Sequence of the second protein:
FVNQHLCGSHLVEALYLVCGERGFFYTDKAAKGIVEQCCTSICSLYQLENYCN

Contacts between the two chains:
Residue L17 in the first protein contacts residue L17 in the second protein (closest heavy-atom distance 4.3 Å).
Residue V18 in the first protein contacts residue L45 in the second protein (closest heavy-atom distance 4.0 Å).
Residue L17 in the first protein interacts with residue V18 in the second protein (closest heavy-atom distance 4.0 Å).
Residue L17 in the first protein interacts with residue A14 in the second protein (closest heavy-atom distance 4.1 Å).
Residue L45 in the first protein interacts with residue V18 in the second protein (closest heavy-atom distance 3.9 Å).
Residue L17 in the first protein is in contact with residue L48 in the second protein (closest heavy-atom distance 4.3 Å).
Residue L17 in the first protein interacts with residue L45 in the second protein (closest heavy-atom distance 4.1 Å).
Residue L45 in the first protein contacts residue L17 in the second protein (closest heavy-atom distance 2.9 Å).
Residue A14 in the first protein interacts with residue L17 in the second protein (closest heavy-atom distance 4.4 Å).

This data describes a binding interaction between two proteins.

Sequence of the first protein:
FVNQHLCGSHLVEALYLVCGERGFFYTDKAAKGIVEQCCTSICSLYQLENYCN